Sequence of chain B:
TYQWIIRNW

Sequence of chain A:
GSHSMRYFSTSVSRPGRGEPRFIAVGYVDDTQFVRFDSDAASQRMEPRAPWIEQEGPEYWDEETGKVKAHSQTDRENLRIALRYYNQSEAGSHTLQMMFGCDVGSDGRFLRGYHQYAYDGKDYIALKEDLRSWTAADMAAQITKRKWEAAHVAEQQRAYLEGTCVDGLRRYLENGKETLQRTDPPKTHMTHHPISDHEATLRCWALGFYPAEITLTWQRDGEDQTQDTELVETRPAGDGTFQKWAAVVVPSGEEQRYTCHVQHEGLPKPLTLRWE

These two protein chains interact to form a complex.

Residue-level contacts at the interface:
Residue T73 in chain A interacts with residue R7 in chain B (closest heavy-atom distance 3.5 Å).
Residue K66 in chain A is in contact with residue W4 in chain B (closest heavy-atom distance 4.2 Å).
Residue W147 in chain A contacts residue R7 in chain B (closest heavy-atom distance 3.6 Å).
Residue Y159 in chain A contacts residue Q3 in chain B (closest heavy-atom distance 3.4 Å).
Residue N77 in chain A interacts with residue R7 in chain B (closest heavy-atom distance 3.8 Å).
Residue H114 in chain A contacts residue I5 in chain B (closest heavy-atom distance 3.7 Å).
Residue E63 in chain A is in contact with residue T1 in chain B (closest heavy-atom distance 3.6 Å).
Residue F99 in chain A interacts with residue I5 in chain B (closest heavy-atom distance 3.8 Å).
Residue K66 in chain A contacts residue Q3 in chain B (closest heavy-atom distance 4.3 Å).
Residue T143 in chain A contacts residue W9 in chain B (closest heavy-atom distance 2.7 Å).
Residue G167 in chain A contacts residue T1 in chain B (closest heavy-atom distance 3.6 Å).
Residue Y116 in chain A is in contact with residue R7 in chain B (closest heavy-atom distance 4.5 Å).
Residue F99 in chain A contacts residue Y2 in chain B (closest heavy-atom distance 3.6 Å).
Residue T163 in chain A interacts with residue T1 in chain B (closest heavy-atom distance 4.0 Å).
Residue T73 in chain A is in contact with residue N8 in chain B (closest heavy-atom distance 3.5 Å).
Residue D74 in chain A is in contact with residue I5 in chain B (closest heavy-atom distance 4.5 Å).
Residue T73 in chain A interacts with residue I5 in chain B (closest heavy-atom distance 2.9 Å).
Residue Y123 in chain A is in contact with residue W9 in chain B (closest heavy-atom distance 3.5 Å).
Residue K66 in chain A contacts residue Y2 in chain B (closest heavy-atom distance 3.3 Å).
Residue S9 in chain A is in contact with residue Y2 in chain B (closest heavy-atom distance 4.2 Å).
Residue V152 in chain A is in contact with residue R7 in chain B (closest heavy-atom distance 3.7 Å).
Residue A69 in chain A is in contact with residue I5 in chain B (closest heavy-atom distance 4.0 Å).
Residue M5 in chain A is in contact with residue T1 in chain B (closest heavy-atom distance 4.2 Å).
Residue F22 in chain A interacts with residue Y2 in chain B (closest heavy-atom distance 3.9 Å).
Residue Y159 in chain A is in contact with residue T1 in chain B (closest heavy-atom distance 2.7 Å).
Residue Y7 in chain A is in contact with residue Y2 in chain B (closest heavy-atom distance 3.6 Å).
Residue A150 in chain A is in contact with residue R7 in chain B (closest heavy-atom distance 3.7 Å).
Residue Q156 in chain A is in contact with residue Q3 in chain B (closest heavy-atom distance 2.9 Å).
Residue Y171 in chain A interacts with residue T1 in chain B (closest heavy-atom distance 2.8 Å).
Residue Y7 in chain A contacts residue T1 in chain B (closest heavy-atom distance 2.8 Å).
Residue Y159 in chain A is in contact with residue Y2 in chain B (closest heavy-atom distance 4.0 Å).
Residue L95 in chain A interacts with residue W9 in chain B (closest heavy-atom distance 3.6 Å).
Residue T73 in chain A is in contact with residue I6 in chain B (closest heavy-atom distance 3.5 Å).
Residue I80 in chain A contacts residue N8 in chain B (closest heavy-atom distance 3.7 Å).
Residue Y84 in chain A contacts residue W9 in chain B (closest heavy-atom distance 2.8 Å).
Residue K146 in chain A is in contact with residue W9 in chain B (closest heavy-atom distance 2.8 Å).
Residue V67 in chain A contacts residue Y2 in chain B (closest heavy-atom distance 3.7 Å).
Residue K146 in chain A is in contact with residue N8 in chain B (closest heavy-atom distance 4.2 Å).
Residue A24 in chain A is in contact with residue Y2 in chain B (closest heavy-atom distance 3.7 Å).
Residue Y116 in chain A interacts with residue W9 in chain B (closest heavy-atom distance 3.5 Å).
Residue H114 in chain A contacts residue Q3 in chain B (closest heavy-atom distance 3.2 Å).
Residue W147 in chain A interacts with residue W9 in chain B (closest heavy-atom distance 3.9 Å).
Residue A81 in chain A is in contact with residue W9 in chain B (closest heavy-atom distance 3.8 Å).
Residue Y116 in chain A contacts residue I5 in chain B (closest heavy-atom distance 3.3 Å).
Residue E76 in chain A interacts with residue N8 in chain B (closest heavy-atom distance 3.1 Å).
Residue N77 in chain A contacts residue N8 in chain B (closest heavy-atom distance 3.0 Å).
Residue E63 in chain A interacts with residue Y2 in chain B (closest heavy-atom distance 2.8 Å).
Residue W147 in chain A interacts with residue N8 in chain B (closest heavy-atom distance 3.2 Å).
Residue H70 in chain A interacts with residue I5 in chain B (closest heavy-atom distance 3.5 Å).
Residue M45 in chain A is in contact with residue Y2 in chain B (closest heavy-atom distance 3.7 Å).
Residue I80 in chain A contacts residue W9 in chain B (closest heavy-atom distance 3.4 Å).
Residue Q155 in chain A is in contact with residue Q3 in chain B (closest heavy-atom distance 4.4 Å).
Residue K66 in chain A is in contact with residue T1 in chain B (closest heavy-atom distance 4.3 Å).
Residue I142 in chain A contacts residue W9 in chain B (closest heavy-atom distance 4.5 Å).
Residue A69 in chain A contacts residue I6 in chain B (closest heavy-atom distance 4.3 Å).
Residue F99 in chain A contacts residue Q3 in chain B (closest heavy-atom distance 3.6 Å).
Residue H70 in chain A interacts with residue Y2 in chain B (closest heavy-atom distance 2.8 Å).
Residue Y118 in chain A interacts with residue W9 in chain B (closest heavy-atom distance 4.0 Å).
Residue M97 in chain A contacts residue I5 in chain B (closest heavy-atom distance 3.8 Å).
Residue N77 in chain A interacts with residue W9 in chain B (closest heavy-atom distance 3.0 Å).